The following describes two proteins that form a bound complex.

Contacts between the two chains:
Residue N224 in the first protein is in contact with residue Q278 in the second protein (closest heavy-atom distance 2.7 Å).
Residue Y49 in the first protein interacts with residue A322 in the second protein (closest heavy-atom distance 2.6 Å).
Residue T227 in the first protein is in contact with residue P301 in the second protein (closest heavy-atom distance 0.8 Å).
Residue D219 in the first protein contacts residue D277 in the second protein (closest heavy-atom distance 1.1 Å).
Residue D47 in the first protein interacts with residue A324 in the second protein (closest heavy-atom distance 0.9 Å).
Residue I226 in the first protein is in contact with residue D280 in the second protein (closest heavy-atom distance 2.9 Å).
Residue E78 in the first protein contacts residue K170 in the second protein (closest heavy-atom distance 2.9 Å).
Residue G48 in the first protein is in contact with residue V323 in the second protein (closest heavy-atom distance 2.6 Å).
Residue D47 in the first protein is in contact with residue V323 in the second protein (closest heavy-atom distance 2.0 Å).
Residue D47 in the first protein is in contact with residue Y326 in the second protein (closest heavy-atom distance 0.4 Å).
Residue L225 in the first protein contacts residue Y300 in the second protein (closest heavy-atom distance 2.2 Å).
Residue Y49 in the first protein is in contact with residue A324 in the second protein (closest heavy-atom distance 1.4 Å).
Residue E46 in the first protein is in contact with residue V323 in the second protein (closest heavy-atom distance 2.6 Å).
Residue N224 in the first protein is in contact with residue L276 in the second protein (closest heavy-atom distance 1.6 Å).
Residue G223 in the first protein interacts with residue D277 in the second protein (closest heavy-atom distance 2.3 Å).
Residue L225 in the first protein contacts residue L276 in the second protein (closest heavy-atom distance 1.1 Å).
Residue D219 in the first protein interacts with residue L276 in the second protein (closest heavy-atom distance 2.3 Å).
Residue G48 in the first protein contacts residue K325 in the second protein (closest heavy-atom distance 0.7 Å).
Residue D47 in the first protein is in contact with residue I328 in the second protein (closest heavy-atom distance 2.9 Å).
Residue D47 in the first protein interacts with residue A322 in the second protein (closest heavy-atom distance 1.2 Å).
Residue Y49 in the first protein contacts residue K325 in the second protein (closest heavy-atom distance 3.0 Å).
Residue L217 in the first protein interacts with residue Q278 in the second protein (closest heavy-atom distance 2.6 Å).
Residue N224 in the first protein interacts with residue D277 in the second protein (closest heavy-atom distance 0.5 Å).
Residue I226 in the first protein is in contact with residue P301 in the second protein (closest heavy-atom distance 0.4 Å).
Residue D47 in the first protein contacts residue E7 in the second protein (closest heavy-atom distance 2.0 Å).
Residue Y49 in the first protein contacts residue V323 in the second protein (closest heavy-atom distance 0.9 Å).
Residue N221 in the first protein contacts residue D277 in the second protein (closest heavy-atom distance 3.0 Å).
Residue T218 in the first protein interacts with residue K275 in the second protein (closest heavy-atom distance 1.1 Å).
Residue I50 in the first protein contacts residue V323 in the second protein (closest heavy-atom distance 1.0 Å).
Residue K41 in the first protein contacts residue K170 in the second protein (closest heavy-atom distance 0.6 Å).
Residue D219 in the first protein interacts with residue Q278 in the second protein (closest heavy-atom distance 2.5 Å).
Residue E229 in the first protein contacts residue P301 in the second protein (closest heavy-atom distance 2.3 Å).
Residue Y49 in the first protein interacts with residue V321 in the second protein (closest heavy-atom distance 2.1 Å).
Residue K39 in the first protein is in contact with residue N171 in the second protein (closest heavy-atom distance 1.4 Å).
Residue G48 in the first protein is in contact with residue A324 in the second protein (closest heavy-atom distance 1.8 Å).
Residue N228 in the first protein is in contact with residue P301 in the second protein (closest heavy-atom distance 1.5 Å).
Residue T79 in the first protein is in contact with residue K170 in the second protein (closest heavy-atom distance 2.9 Å).
Residue T218 in the first protein is in contact with residue Q278 in the second protein (closest heavy-atom distance 1.7 Å).
Residue I226 in the first protein interacts with residue N302 in the second protein (closest heavy-atom distance 0.7 Å).
Residue T79 in the first protein interacts with residue C192 in the second protein (closest heavy-atom distance 1.1 Å).
Residue S76 in the first protein contacts residue F163 in the second protein (closest heavy-atom distance 2.8 Å).
Residue Y49 in the first protein interacts with residue K320 in the second protein (closest heavy-atom distance 1.2 Å).
Residue T227 in the first protein interacts with residue Y300 in the second protein (closest heavy-atom distance 0.5 Å).
Residue Q71 in the first protein interacts with residue N168 in the second protein (closest heavy-atom distance 1.7 Å).
Residue D47 in the first protein is in contact with residue C327 in the second protein (closest heavy-atom distance 1.6 Å).
Residue L225 in the first protein contacts residue D277 in the second protein (closest heavy-atom distance 2.5 Å).
Residue I50 in the first protein contacts residue K320 in the second protein (closest heavy-atom distance 2.4 Å).
Residue S233 in the first protein is in contact with residue D277 in the second protein (closest heavy-atom distance 1.9 Å).
Residue T218 in the first protein is in contact with residue F274 in the second protein (closest heavy-atom distance 3.0 Å).
Residue D47 in the first protein contacts residue K325 in the second protein (closest heavy-atom distance 1.7 Å).
Residue G48 in the first protein contacts residue Y326 in the second protein (closest heavy-atom distance 2.5 Å).
Residue D219 in the first protein interacts with residue K275 in the second protein (closest heavy-atom distance 1.5 Å).
Residue N224 in the first protein interacts with residue K275 in the second protein (closest heavy-atom distance 2.0 Å).
Residue E46 in the first protein interacts with residue K325 in the second protein (closest heavy-atom distance 2.2 Å).
Residue E46 in the first protein contacts residue A324 in the second protein (closest heavy-atom distance 0.7 Å).
Residue G48 in the first protein is in contact with residue A322 in the second protein (closest heavy-atom distance 1.3 Å).
Residue I226 in the first protein interacts with residue N303 in the second protein (closest heavy-atom distance 0.9 Å).
Residue G48 in the first protein interacts with residue V321 in the second protein (closest heavy-atom distance 0.1 Å).
Residue G48 in the first protein contacts residue K320 in the second protein (closest heavy-atom distance 3.1 Å).
Residue L225 in the first protein is in contact with residue P301 in the second protein (closest heavy-atom distance 2.8 Å).

Sequence of the first protein:
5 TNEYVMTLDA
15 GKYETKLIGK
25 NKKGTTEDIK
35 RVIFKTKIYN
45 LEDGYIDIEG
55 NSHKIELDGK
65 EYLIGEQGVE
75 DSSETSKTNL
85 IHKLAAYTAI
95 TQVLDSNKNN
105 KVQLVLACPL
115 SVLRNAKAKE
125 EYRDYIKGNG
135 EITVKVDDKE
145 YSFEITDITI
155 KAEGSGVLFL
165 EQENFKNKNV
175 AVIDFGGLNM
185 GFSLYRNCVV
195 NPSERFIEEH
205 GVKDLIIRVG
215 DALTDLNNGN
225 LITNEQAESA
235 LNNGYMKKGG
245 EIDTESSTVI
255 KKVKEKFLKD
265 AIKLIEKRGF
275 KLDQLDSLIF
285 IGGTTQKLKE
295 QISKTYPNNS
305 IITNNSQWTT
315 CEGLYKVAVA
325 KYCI

Sequence of the second protein:
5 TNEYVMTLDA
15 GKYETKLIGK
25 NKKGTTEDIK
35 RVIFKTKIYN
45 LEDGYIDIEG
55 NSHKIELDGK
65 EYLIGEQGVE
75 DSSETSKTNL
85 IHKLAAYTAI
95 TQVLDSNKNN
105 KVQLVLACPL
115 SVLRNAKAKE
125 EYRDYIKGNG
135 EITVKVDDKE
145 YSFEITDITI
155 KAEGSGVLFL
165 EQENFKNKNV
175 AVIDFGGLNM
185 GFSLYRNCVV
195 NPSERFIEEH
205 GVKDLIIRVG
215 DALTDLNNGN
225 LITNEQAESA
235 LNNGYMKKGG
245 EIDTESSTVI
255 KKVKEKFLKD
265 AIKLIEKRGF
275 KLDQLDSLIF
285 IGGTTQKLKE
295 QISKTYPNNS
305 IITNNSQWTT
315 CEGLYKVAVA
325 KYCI